The following describes two proteins that form a bound complex.

Contacts between the two chains:
Residue T254 in chain A interacts with residue E45 in chain B (closest heavy-atom distance 2.6 Å).
Residue Y276 in chain A is in contact with residue L56 in chain B (closest heavy-atom distance 3.7 Å).
Residue Y255 in chain A contacts residue Q49 in chain B (closest heavy-atom distance 3.1 Å).
Residue V337 in chain A interacts with residue Y48 in chain B (closest heavy-atom distance 3.8 Å).
Residue Q202 in chain A interacts with residue T31 in chain B (closest heavy-atom distance 3.9 Å).
Residue L334 in chain A contacts residue Y48 in chain B (closest heavy-atom distance 4.1 Å).
Residue N277 in chain A interacts with residue L56 in chain B (closest heavy-atom distance 4.0 Å).
Residue L249 in chain A is in contact with residue L52 in chain B (closest heavy-atom distance 4.0 Å).
Residue V195 in chain A is in contact with residue E25 in chain B (closest heavy-atom distance 4.0 Å).
Residue L334 in chain A interacts with residue Q55 in chain B (closest heavy-atom distance 3.5 Å).
Residue P253 in chain A interacts with residue Q49 in chain B (closest heavy-atom distance 3.1 Å).
Residue L334 in chain A is in contact with residue L52 in chain B (closest heavy-atom distance 3.4 Å).
Residue P253 in chain A contacts residue S46 in chain B (closest heavy-atom distance 3.8 Å).
Residue T172 in chain A interacts with residue D30 in chain B (closest heavy-atom distance 3.2 Å).
Residue V332 in chain A interacts with residue L52 in chain B (closest heavy-atom distance 4.0 Å).
Residue T254 in chain A is in contact with residue K42 in chain B (closest heavy-atom distance 4.1 Å).
Residue K256 in chain A is in contact with residue E45 in chain B (closest heavy-atom distance 3.7 Å).
Residue S200 in chain A contacts residue E25 in chain B (closest heavy-atom distance 3.5 Å).
Residue M294 in chain A is in contact with residue Y48 in chain B (closest heavy-atom distance 3.4 Å).
Residue L334 in chain A interacts with residue Q51 in chain B (closest heavy-atom distance 4.0 Å).
Residue P253 in chain A is in contact with residue K42 in chain B (closest heavy-atom distance 3.9 Å).
Residue N176 in chain A contacts residue D28 in chain B (closest heavy-atom distance 3.2 Å).
Residue T172 in chain A is in contact with residue D28 in chain B (closest heavy-atom distance 3.1 Å).
Residue N171 in chain A interacts with residue D30 in chain B (closest heavy-atom distance 3.6 Å).
Residue K256 in chain A interacts with residue E38 in chain B (closest heavy-atom distance 4.1 Å).
Residue N336 in chain A interacts with residue Y48 in chain B (closest heavy-atom distance 4.2 Å).
Residue T251 in chain A is in contact with residue R53 in chain B (closest heavy-atom distance 3.6 Å).
Residue Y255 in chain A contacts residue E45 in chain B (closest heavy-atom distance 2.8 Å).
Residue Y255 in chain A interacts with residue L52 in chain B (closest heavy-atom distance 4.1 Å).
Residue K358 in chain A contacts residue D30 in chain B (closest heavy-atom distance 2.7 Å).
Residue Y296 in chain A contacts residue L41 in chain B (closest heavy-atom distance 3.7 Å).
Residue T250 in chain A interacts with residue L56 in chain B (closest heavy-atom distance 3.3 Å).
Residue R295 in chain A contacts residue E38 in chain B (closest heavy-atom distance 2.6 Å).
Residue Q297 in chain A is in contact with residue Y48 in chain B (closest heavy-atom distance 3.3 Å).
Residue T250 in chain A is in contact with residue L52 in chain B (closest heavy-atom distance 3.6 Å).
Residue R361 in chain A contacts residue L41 in chain B (closest heavy-atom distance 4.3 Å).
Residue R295 in chain A interacts with residue K42 in chain B (closest heavy-atom distance 4.1 Å).
Residue T250 in chain A contacts residue Q49 in chain B (closest heavy-atom distance 3.9 Å).
Residue M252 in chain A is in contact with residue Q49 in chain B (closest heavy-atom distance 3.0 Å).
Residue R201 in chain A interacts with residue E25 in chain B (closest heavy-atom distance 3.5 Å).
Residue M294 in chain A contacts residue E45 in chain B (closest heavy-atom distance 3.9 Å).
Residue D170 in chain A contacts residue K33 in chain B (closest heavy-atom distance 4.1 Å).
Residue N277 in chain A is in contact with residue N60 in chain B (closest heavy-atom distance 3.5 Å).
Residue K358 in chain A contacts residue D34 in chain B (closest heavy-atom distance 2.9 Å).
Residue S298 in chain A is in contact with residue Q44 in chain B (closest heavy-atom distance 2.6 Å).
Residue T254 in chain A contacts residue Q49 in chain B (closest heavy-atom distance 3.8 Å).
Residue R295 in chain A is in contact with residue E45 in chain B (closest heavy-atom distance 2.9 Å).
Residue M294 in chain A is in contact with residue Q49 in chain B (closest heavy-atom distance 3.4 Å).
Residue P253 in chain A contacts residue E45 in chain B (closest heavy-atom distance 3.9 Å).
Residue Y179 in chain A contacts residue S24 in chain B (closest heavy-atom distance 3.4 Å).
Residue M294 in chain A is in contact with residue L52 in chain B (closest heavy-atom distance 4.1 Å).
Residue Q202 in chain A is in contact with residue E25 in chain B (closest heavy-atom distance 4.0 Å).
Residue A357 in chain A interacts with residue I37 in chain B (closest heavy-atom distance 4.2 Å).
Residue K358 in chain A interacts with residue I37 in chain B (closest heavy-atom distance 4.0 Å).
Residue F290 in chain A contacts residue L52 in chain B (closest heavy-atom distance 3.9 Å).
Residue R295 in chain A is in contact with residue L41 in chain B (closest heavy-atom distance 3.6 Å).
Residue A357 in chain A interacts with residue L41 in chain B (closest heavy-atom distance 4.1 Å).
Residue T250 in chain A interacts with residue R53 in chain B (closest heavy-atom distance 3.1 Å).
Residue R361 in chain A is in contact with residue I37 in chain B (closest heavy-atom distance 3.2 Å).
Residue Y276 in chain A interacts with residue L52 in chain B (closest heavy-atom distance 3.4 Å).

Sequence of chain B:
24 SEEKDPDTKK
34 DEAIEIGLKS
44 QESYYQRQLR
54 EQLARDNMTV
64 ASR

Sequence of chain A:
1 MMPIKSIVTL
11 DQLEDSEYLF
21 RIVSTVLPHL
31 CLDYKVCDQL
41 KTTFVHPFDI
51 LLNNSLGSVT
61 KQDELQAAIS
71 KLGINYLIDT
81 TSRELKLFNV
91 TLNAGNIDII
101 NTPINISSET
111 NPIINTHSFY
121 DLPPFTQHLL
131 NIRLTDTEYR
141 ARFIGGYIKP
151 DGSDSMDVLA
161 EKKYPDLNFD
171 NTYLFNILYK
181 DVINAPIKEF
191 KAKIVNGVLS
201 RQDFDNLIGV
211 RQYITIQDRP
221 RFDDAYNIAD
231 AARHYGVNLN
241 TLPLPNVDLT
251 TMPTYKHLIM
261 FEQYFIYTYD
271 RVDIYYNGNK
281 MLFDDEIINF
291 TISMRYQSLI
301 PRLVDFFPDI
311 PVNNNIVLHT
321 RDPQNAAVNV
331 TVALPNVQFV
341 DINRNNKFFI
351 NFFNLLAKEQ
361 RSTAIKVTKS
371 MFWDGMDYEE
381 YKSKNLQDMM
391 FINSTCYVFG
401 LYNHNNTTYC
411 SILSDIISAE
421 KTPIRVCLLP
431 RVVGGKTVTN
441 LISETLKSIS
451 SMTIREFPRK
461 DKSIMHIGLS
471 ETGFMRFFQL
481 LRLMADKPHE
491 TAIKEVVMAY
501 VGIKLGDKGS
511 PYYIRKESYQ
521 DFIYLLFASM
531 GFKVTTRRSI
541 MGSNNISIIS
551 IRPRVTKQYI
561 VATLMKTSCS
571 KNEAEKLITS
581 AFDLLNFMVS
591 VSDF